Sequence of chain B:
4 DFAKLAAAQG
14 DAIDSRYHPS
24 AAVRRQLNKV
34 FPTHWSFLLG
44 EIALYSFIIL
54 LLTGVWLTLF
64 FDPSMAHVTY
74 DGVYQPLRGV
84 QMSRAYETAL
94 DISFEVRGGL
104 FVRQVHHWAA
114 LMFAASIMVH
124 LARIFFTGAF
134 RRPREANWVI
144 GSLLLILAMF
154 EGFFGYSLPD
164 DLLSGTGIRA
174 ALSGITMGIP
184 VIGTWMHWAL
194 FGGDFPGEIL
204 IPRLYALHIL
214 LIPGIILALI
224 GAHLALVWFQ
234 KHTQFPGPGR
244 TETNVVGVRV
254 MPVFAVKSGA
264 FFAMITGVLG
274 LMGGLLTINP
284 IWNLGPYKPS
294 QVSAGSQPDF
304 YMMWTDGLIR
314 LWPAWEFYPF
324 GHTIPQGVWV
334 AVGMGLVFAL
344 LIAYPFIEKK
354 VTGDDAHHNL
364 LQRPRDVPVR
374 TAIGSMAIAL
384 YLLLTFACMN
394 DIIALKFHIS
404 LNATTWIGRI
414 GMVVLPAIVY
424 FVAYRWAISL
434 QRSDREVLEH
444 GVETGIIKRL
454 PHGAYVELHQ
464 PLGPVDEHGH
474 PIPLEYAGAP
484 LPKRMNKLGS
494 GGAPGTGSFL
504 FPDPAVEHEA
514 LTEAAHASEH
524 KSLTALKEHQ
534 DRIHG

Sequence of chain A:
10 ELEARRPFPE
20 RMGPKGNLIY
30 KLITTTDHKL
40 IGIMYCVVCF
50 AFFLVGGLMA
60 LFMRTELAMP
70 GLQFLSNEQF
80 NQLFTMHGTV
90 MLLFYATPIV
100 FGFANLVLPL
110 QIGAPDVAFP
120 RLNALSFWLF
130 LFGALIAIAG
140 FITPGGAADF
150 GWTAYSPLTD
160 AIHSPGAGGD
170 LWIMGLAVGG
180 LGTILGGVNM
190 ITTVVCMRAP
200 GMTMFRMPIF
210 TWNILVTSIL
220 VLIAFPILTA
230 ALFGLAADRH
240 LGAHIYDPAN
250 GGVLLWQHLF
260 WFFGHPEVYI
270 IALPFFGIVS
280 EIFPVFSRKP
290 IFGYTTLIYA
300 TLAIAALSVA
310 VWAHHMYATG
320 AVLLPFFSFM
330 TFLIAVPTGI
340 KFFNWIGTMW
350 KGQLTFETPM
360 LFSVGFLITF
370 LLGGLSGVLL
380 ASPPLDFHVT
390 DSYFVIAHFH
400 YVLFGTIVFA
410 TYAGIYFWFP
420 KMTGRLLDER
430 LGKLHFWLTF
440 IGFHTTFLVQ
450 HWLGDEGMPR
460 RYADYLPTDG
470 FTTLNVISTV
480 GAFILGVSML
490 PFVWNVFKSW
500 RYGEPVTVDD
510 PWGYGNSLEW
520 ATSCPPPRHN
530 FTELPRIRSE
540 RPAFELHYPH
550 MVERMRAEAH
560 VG

Residue-level contacts at the interface:
Residue R527 in chain A contacts residue E460 in chain B (closest heavy-atom distance 4.3 Å).
Residue K24 in chain A interacts with residue R428 in chain B (closest heavy-atom distance 4.0 Å).
Residue F530 in chain A interacts with residue A457 in chain B (closest heavy-atom distance 3.5 Å).
Residue H528 in chain A contacts residue E460 in chain B (closest heavy-atom distance 3.2 Å).
Residue P143 in chain A interacts with residue I402 in chain B (closest heavy-atom distance 3.8 Å).
Residue R197 in chain A contacts residue Y458 in chain B (closest heavy-atom distance 5.0 Å).
Residue H528 in chain A is in contact with residue I449 in chain B (closest heavy-atom distance 3.3 Å).
Residue I28 in chain A contacts residue W429 in chain B (closest heavy-atom distance 3.6 Å).
Residue I141 in chain A contacts residue S403 in chain B (closest heavy-atom distance 4.3 Å).
Residue A113 in chain A interacts with residue Y458 in chain B (closest heavy-atom distance 4.4 Å).
Residue Y29 in chain A is in contact with residue S436 in chain B (closest heavy-atom distance 3.3 Å).
Residue D115 in chain A contacts residue I449 in chain B (closest heavy-atom distance 4.9 Å).
Residue I32 in chain A is in contact with residue W429 in chain B (closest heavy-atom distance 3.8 Å).
Residue P199 in chain A contacts residue Y458 in chain B (closest heavy-atom distance 4.8 Å).
Residue I28 in chain A is in contact with residue V425 in chain B (closest heavy-atom distance 3.8 Å).
Residue K24 in chain A interacts with residue I431 in chain B (closest heavy-atom distance 3.3 Å).
Residue A198 in chain A interacts with residue Y458 in chain B (closest heavy-atom distance 4.5 Å).
Residue K24 in chain A is in contact with residue R435 in chain B (closest heavy-atom distance 3.6 Å).
Residue E532 in chain A interacts with residue A457 in chain B (closest heavy-atom distance 4.8 Å).
Residue E532 in chain A interacts with residue H455 in chain B (closest heavy-atom distance 4.3 Å).
Residue P114 in chain A contacts residue Y458 in chain B (closest heavy-atom distance 3.5 Å).
Residue L27 in chain A interacts with residue S432 in chain B (closest heavy-atom distance 4.5 Å).
Residue T531 in chain A contacts residue H455 in chain B (closest heavy-atom distance 3.2 Å).
Residue G25 in chain A interacts with residue R428 in chain B (closest heavy-atom distance 3.8 Å).
Residue H528 in chain A interacts with residue Y458 in chain B (closest heavy-atom distance 3.3 Å).
Residue Y29 in chain A is in contact with residue L433 in chain B (closest heavy-atom distance 3.6 Å).
Residue P23 in chain A interacts with residue R435 in chain B (closest heavy-atom distance 3.7 Å).
Residue Y29 in chain A is in contact with residue K486 in chain B (closest heavy-atom distance 4.1 Å).
Residue L533 in chain A interacts with residue K451 in chain B (closest heavy-atom distance 4.5 Å).
Residue T142 in chain A contacts residue I402 in chain B (closest heavy-atom distance 4.5 Å).
Residue L533 in chain A is in contact with residue G456 in chain B (closest heavy-atom distance 2.6 Å).
Residue G25 in chain A is in contact with residue I431 in chain B (closest heavy-atom distance 3.9 Å).
Residue I141 in chain A is in contact with residue H401 in chain B (closest heavy-atom distance 4.5 Å).
Residue P143 in chain A contacts residue H401 in chain B (closest heavy-atom distance 3.4 Å).
Residue Y29 in chain A is in contact with residue W429 in chain B (closest heavy-atom distance 3.4 Å).
Residue I28 in chain A contacts residue R428 in chain B (closest heavy-atom distance 3.3 Å).
Residue E532 in chain A contacts residue G456 in chain B (closest heavy-atom distance 3.2 Å).
Residue P143 in chain A contacts residue S403 in chain B (closest heavy-atom distance 3.2 Å).
Residue L533 in chain A contacts residue A457 in chain B (closest heavy-atom distance 4.8 Å).
Residue H528 in chain A contacts residue V459 in chain B (closest heavy-atom distance 4.9 Å).
Residue L533 in chain A contacts residue Y458 in chain B (closest heavy-atom distance 3.8 Å).
Residue N26 in chain A is in contact with residue S432 in chain B (closest heavy-atom distance 4.2 Å).
Residue P199 in chain A is in contact with residue K451 in chain B (closest heavy-atom distance 3.4 Å).
Residue N26 in chain A contacts residue R435 in chain B (closest heavy-atom distance 3.8 Å).
Residue T142 in chain A interacts with residue H401 in chain B (closest heavy-atom distance 3.2 Å).
Residue T531 in chain A interacts with residue G456 in chain B (closest heavy-atom distance 3.6 Å).
Residue G25 in chain A is in contact with residue R435 in chain B (closest heavy-atom distance 3.1 Å).
Residue G112 in chain A contacts residue Y458 in chain B (closest heavy-atom distance 2.6 Å).
Residue A166 in chain A interacts with residue H401 in chain B (closest heavy-atom distance 3.6 Å).
Residue G25 in chain A contacts residue S432 in chain B (closest heavy-atom distance 3.3 Å).
Residue R527 in chain A contacts residue Y458 in chain B (closest heavy-atom distance 4.0 Å).
Residue Y29 in chain A contacts residue S432 in chain B (closest heavy-atom distance 3.1 Å).
Residue K24 in chain A contacts residue Y427 in chain B (closest heavy-atom distance 3.9 Å).
Residue T531 in chain A interacts with residue A457 in chain B (closest heavy-atom distance 3.3 Å).
Residue F530 in chain A is in contact with residue G456 in chain B (closest heavy-atom distance 4.1 Å).
Residue F530 in chain A contacts residue Y458 in chain B (closest heavy-atom distance 3.2 Å).
Residue I141 in chain A is in contact with residue I410 in chain B (closest heavy-atom distance 4.6 Å).
Residue I141 in chain A interacts with residue I402 in chain B (closest heavy-atom distance 3.7 Å).
Residue P114 in chain A interacts with residue I449 in chain B (closest heavy-atom distance 3.7 Å).
Residue I28 in chain A interacts with residue S432 in chain B (closest heavy-atom distance 3.4 Å).

These two protein chains interact to form a complex.